Sequence of chain B:
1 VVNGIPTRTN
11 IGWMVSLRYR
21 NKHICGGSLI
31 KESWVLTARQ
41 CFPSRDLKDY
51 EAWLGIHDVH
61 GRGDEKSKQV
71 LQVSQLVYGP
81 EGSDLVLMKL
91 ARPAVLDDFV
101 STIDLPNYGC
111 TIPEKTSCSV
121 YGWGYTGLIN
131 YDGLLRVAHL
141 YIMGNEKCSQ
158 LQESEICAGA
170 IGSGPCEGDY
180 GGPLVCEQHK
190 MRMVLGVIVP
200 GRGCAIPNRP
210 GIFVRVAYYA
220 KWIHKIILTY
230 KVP

The following describes two proteins that form a bound complex.

Sequence of chain A:
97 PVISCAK

Interface contacts:
Residue Y108 in chain B interacts with residue I99 in chain A (closest heavy-atom distance 4.6 Å).
Residue T111 in chain B interacts with residue P97 in chain A (closest heavy-atom distance 4.8 Å).
Residue Q187 in chain B is in contact with residue S100 in chain A (closest heavy-atom distance 3.6 Å).
Residue M192 in chain B interacts with residue C101 in chain A (closest heavy-atom distance 3.3 Å).
Residue I112 in chain B contacts residue C101 in chain A (closest heavy-atom distance 3.8 Å).
Residue M190 in chain B interacts with residue A102 in chain A (closest heavy-atom distance 3.7 Å).
Residue T111 in chain B is in contact with residue C101 in chain A (closest heavy-atom distance 4.2 Å).
Residue P106 in chain B is in contact with residue C101 in chain A (closest heavy-atom distance 3.7 Å).
Residue L105 in chain B is in contact with residue K103 in chain A (closest heavy-atom distance 3.6 Å).
Residue T111 in chain B contacts residue I99 in chain A (closest heavy-atom distance 3.3 Å).
Residue H188 in chain B interacts with residue A102 in chain A (closest heavy-atom distance 3.9 Å).
Residue Q187 in chain B contacts residue C101 in chain A (closest heavy-atom distance 3.1 Å).
Residue C110 in chain B interacts with residue S100 in chain A (closest heavy-atom distance 3.4 Å).
Residue C110 in chain B interacts with residue I99 in chain A (closest heavy-atom distance 3.4 Å).
Residue N107 in chain B contacts residue K103 in chain A (closest heavy-atom distance 3.3 Å).
Residue G109 in chain B interacts with residue I99 in chain A (closest heavy-atom distance 4.7 Å).
Residue L105 in chain B is in contact with residue C101 in chain A (closest heavy-atom distance 4.8 Å).
Residue M192 in chain B is in contact with residue A102 in chain A (closest heavy-atom distance 3.8 Å).
Residue N107 in chain B interacts with residue C101 in chain A (closest heavy-atom distance 3.3 Å).
Residue L194 in chain B interacts with residue C101 in chain A (closest heavy-atom distance 4.0 Å).
Residue N107 in chain B contacts residue S100 in chain A (closest heavy-atom distance 3.5 Å).
Residue C110 in chain B contacts residue C101 in chain A (closest heavy-atom distance 2.0 Å).
Residue H188 in chain B contacts residue S100 in chain A (closest heavy-atom distance 3.6 Å).
Residue Q187 in chain B contacts residue A102 in chain A (closest heavy-atom distance 3.1 Å).
Residue N107 in chain B is in contact with residue A102 in chain A (closest heavy-atom distance 3.6 Å).
Residue M190 in chain B interacts with residue K103 in chain A (closest heavy-atom distance 3.2 Å).
Residue T111 in chain B is in contact with residue V98 in chain A (closest heavy-atom distance 3.8 Å).
Residue D104 in chain B interacts with residue K103 in chain A (closest heavy-atom distance 4.3 Å).